Sequence of chain B:
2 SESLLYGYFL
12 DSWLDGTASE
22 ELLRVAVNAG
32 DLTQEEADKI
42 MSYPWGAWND

This data describes a binding interaction between two proteins.

Sequence of chain A:
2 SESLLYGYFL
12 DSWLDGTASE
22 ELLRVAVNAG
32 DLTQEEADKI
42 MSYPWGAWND

Residue-level contacts at the interface:
Residue V26 in chain B is in contact with residue S43 in chain A (closest heavy-atom distance 3.9 Å).
Residue F10 in chain B is in contact with residue L11 in chain A (closest heavy-atom distance 4.1 Å).
Residue E22 in chain B is in contact with residue P45 in chain A (closest heavy-atom distance 4.5 Å).
Residue L23 in chain B is in contact with residue A48 in chain A (closest heavy-atom distance 3.9 Å).
Residue D32 in chain B contacts residue L11 in chain A (closest heavy-atom distance 3.9 Å).
Residue A27 in chain B interacts with residue Y44 in chain A (closest heavy-atom distance 3.2 Å).
Residue L23 in chain B is in contact with residue L15 in chain A (closest heavy-atom distance 3.7 Å).
Residue L6 in chain B contacts residue Y7 in chain A (closest heavy-atom distance 3.8 Å).
Residue A30 in chain B interacts with residue Y7 in chain A (closest heavy-atom distance 5.0 Å).
Residue V26 in chain B interacts with residue P45 in chain A (closest heavy-atom distance 4.5 Å).
Residue L23 in chain B interacts with residue P45 in chain A (closest heavy-atom distance 3.8 Å).
Residue V26 in chain B interacts with residue Y44 in chain A (closest heavy-atom distance 3.8 Å).
Residue L23 in chain B contacts residue Y44 in chain A (closest heavy-atom distance 4.1 Å).
Residue D32 in chain B interacts with residue Y7 in chain A (closest heavy-atom distance 2.7 Å).
Residue A30 in chain B contacts residue Y44 in chain A (closest heavy-atom distance 3.6 Å).
Residue D32 in chain B is in contact with residue E3 in chain A (closest heavy-atom distance 3.8 Å).
Residue F10 in chain B is in contact with residue W49 in chain A (closest heavy-atom distance 4.7 Å).
Residue Y9 in chain B contacts residue L11 in chain A (closest heavy-atom distance 4.7 Å).
Residue D32 in chain B contacts residue Y44 in chain A (closest heavy-atom distance 2.7 Å).
Residue Y9 in chain B interacts with residue D12 in chain A (closest heavy-atom distance 2.7 Å).
Residue L6 in chain B interacts with residue G8 in chain A (closest heavy-atom distance 3.8 Å).
Residue D32 in chain B contacts residue K40 in chain A (closest heavy-atom distance 3.4 Å).
Residue T18 in chain B interacts with residue W49 in chain A (closest heavy-atom distance 3.5 Å).
Residue L23 in chain B contacts residue W49 in chain A (closest heavy-atom distance 3.6 Å).
Residue L6 in chain B interacts with residue E3 in chain A (closest heavy-atom distance 4.4 Å).
Residue L5 in chain B contacts residue E3 in chain A (closest heavy-atom distance 3.7 Å).
Residue T18 in chain B contacts residue A48 in chain A (closest heavy-atom distance 4.0 Å).
Residue Y9 in chain B interacts with residue W49 in chain A (closest heavy-atom distance 2.9 Å).
Residue L6 in chain B contacts residue L11 in chain A (closest heavy-atom distance 3.8 Å).
Residue F10 in chain B contacts residue Y44 in chain A (closest heavy-atom distance 3.8 Å).
Residue A30 in chain B is in contact with residue K40 in chain A (closest heavy-atom distance 3.3 Å).
Residue S13 in chain B contacts residue W49 in chain A (closest heavy-atom distance 3.7 Å).
Residue Y9 in chain B interacts with residue L15 in chain A (closest heavy-atom distance 3.6 Å).
Residue A19 in chain B is in contact with residue W49 in chain A (closest heavy-atom distance 3.6 Å).
Residue F10 in chain B interacts with residue L15 in chain A (closest heavy-atom distance 4.5 Å).